This data describes a binding interaction between two proteins.

Sequence of chain B:
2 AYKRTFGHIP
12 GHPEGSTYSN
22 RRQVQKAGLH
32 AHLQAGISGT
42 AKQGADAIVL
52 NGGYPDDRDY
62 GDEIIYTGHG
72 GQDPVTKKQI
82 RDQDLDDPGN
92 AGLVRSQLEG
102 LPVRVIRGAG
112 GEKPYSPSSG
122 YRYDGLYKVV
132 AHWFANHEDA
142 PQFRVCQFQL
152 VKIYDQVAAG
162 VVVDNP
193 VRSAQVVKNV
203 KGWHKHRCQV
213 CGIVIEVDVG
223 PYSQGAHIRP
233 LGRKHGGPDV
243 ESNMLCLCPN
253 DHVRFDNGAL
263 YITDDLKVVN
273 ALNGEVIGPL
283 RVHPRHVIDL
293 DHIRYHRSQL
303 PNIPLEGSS

Contacts between the two chains:
Residue Q148 in chain A interacts with residue K236 in chain B (closest heavy-atom distance 3.1 Å).
Residue W134 in chain A contacts residue K236 in chain B (closest heavy-atom distance 3.8 Å).
Residue L274 in chain A is in contact with residue E218 in chain B (closest heavy-atom distance 3.8 Å).
Residue V219 in chain A is in contact with residue V255 in chain B (closest heavy-atom distance 3.9 Å).
Residue N252 in chain A interacts with residue I215 in chain B (closest heavy-atom distance 3.6 Å).
Residue N259 in chain A contacts residue V219 in chain B (closest heavy-atom distance 3.7 Å).
Residue V255 in chain A interacts with residue Y224 in chain B (closest heavy-atom distance 3.8 Å).
Residue C250 in chain A contacts residue N252 in chain B (closest heavy-atom distance 3.8 Å).
Residue Y61 in chain A contacts residue R235 in chain B (closest heavy-atom distance 3.5 Å).
Residue N252 in chain A is in contact with residue P251 in chain B (closest heavy-atom distance 3.2 Å).
Residue K236 in chain A is in contact with residue Q148 in chain B (closest heavy-atom distance 3.1 Å).
Residue Y224 in chain A contacts residue V255 in chain B (closest heavy-atom distance 3.8 Å).
Residue R145 in chain A interacts with residue P303 in chain B (closest heavy-atom distance 3.1 Å).
Residue A261 in chain A contacts residue E218 in chain B (closest heavy-atom distance 3.6 Å).
Residue R235 in chain A contacts residue E64 in chain B (closest heavy-atom distance 3.4 Å).
Residue E218 in chain A is in contact with residue A261 in chain B (closest heavy-atom distance 3.6 Å).
Residue N252 in chain A is in contact with residue N252 in chain B (closest heavy-atom distance 2.8 Å).
Residue Q301 in chain A contacts residue F135 in chain B (closest heavy-atom distance 3.0 Å).
Residue V255 in chain A interacts with residue V219 in chain B (closest heavy-atom distance 3.9 Å).
Residue Q301 in chain A is in contact with residue W134 in chain B (closest heavy-atom distance 3.9 Å).
Residue F135 in chain A contacts residue S300 in chain B (closest heavy-atom distance 3.7 Å).
Residue R235 in chain A is in contact with residue Y61 in chain B (closest heavy-atom distance 3.5 Å).
Residue K236 in chain A is in contact with residue W134 in chain B (closest heavy-atom distance 3.8 Å).
Residue D220 in chain A is in contact with residue L274 in chain B (closest heavy-atom distance 3.8 Å).
Residue S300 in chain A is in contact with residue R145 in chain B (closest heavy-atom distance 3.0 Å).
Residue N252 in chain A contacts residue I217 in chain B (closest heavy-atom distance 3.5 Å).
Residue F135 in chain A interacts with residue L302 in chain B (closest heavy-atom distance 3.7 Å).
Residue E64 in chain A interacts with residue R235 in chain B (closest heavy-atom distance 3.4 Å).
Residue E218 in chain A interacts with residue L274 in chain B (closest heavy-atom distance 3.8 Å).
Residue I215 in chain A is in contact with residue N252 in chain B (closest heavy-atom distance 3.6 Å).
Residue F135 in chain A is in contact with residue P303 in chain B (closest heavy-atom distance 3.7 Å).
Residue I305 in chain A is in contact with residue R145 in chain B (closest heavy-atom distance 3.9 Å).
Residue W134 in chain A contacts residue H237 in chain B (closest heavy-atom distance 3.5 Å).
Residue R256 in chain A contacts residue I217 in chain B (closest heavy-atom distance 3.6 Å).
Residue R145 in chain A interacts with residue S300 in chain B (closest heavy-atom distance 3.0 Å).
Residue R145 in chain A contacts residue I305 in chain B (closest heavy-atom distance 3.9 Å).
Residue F135 in chain A interacts with residue Q301 in chain B (closest heavy-atom distance 3.0 Å).
Residue V219 in chain A is in contact with residue N259 in chain B (closest heavy-atom distance 3.7 Å).
Residue H133 in chain A contacts residue N259 in chain B (closest heavy-atom distance 3.3 Å).
Residue N252 in chain A is in contact with residue C250 in chain B (closest heavy-atom distance 3.8 Å).
Residue Q98 in chain A contacts residue N259 in chain B (closest heavy-atom distance 3.1 Å).
Residue N259 in chain A contacts residue D220 in chain B (closest heavy-atom distance 3.1 Å).
Residue S300 in chain A contacts residue F135 in chain B (closest heavy-atom distance 3.7 Å).
Residue L274 in chain A interacts with residue D220 in chain B (closest heavy-atom distance 3.8 Å).
Residue P251 in chain A interacts with residue P251 in chain B (closest heavy-atom distance 3.7 Å).
Residue H237 in chain A contacts residue W134 in chain B (closest heavy-atom distance 3.5 Å).
Residue L302 in chain A interacts with residue R145 in chain B (closest heavy-atom distance 2.7 Å).
Residue L302 in chain A interacts with residue F135 in chain B (closest heavy-atom distance 3.7 Å).
Residue R145 in chain A interacts with residue L302 in chain B (closest heavy-atom distance 2.7 Å).
Residue N259 in chain A is in contact with residue Q98 in chain B (closest heavy-atom distance 3.1 Å).
Residue I217 in chain A is in contact with residue R256 in chain B (closest heavy-atom distance 3.6 Å).
Residue P303 in chain A contacts residue F135 in chain B (closest heavy-atom distance 3.7 Å).
Residue L274 in chain A is in contact with residue V219 in chain B (closest heavy-atom distance 3.9 Å).
Residue I217 in chain A contacts residue N252 in chain B (closest heavy-atom distance 3.5 Å).
Residue P251 in chain A contacts residue N252 in chain B (closest heavy-atom distance 3.2 Å).
Residue W134 in chain A contacts residue Q301 in chain B (closest heavy-atom distance 3.9 Å).
Residue N259 in chain A interacts with residue H133 in chain B (closest heavy-atom distance 3.3 Å).
Residue P303 in chain A contacts residue R145 in chain B (closest heavy-atom distance 3.1 Å).
Residue V219 in chain A contacts residue L274 in chain B (closest heavy-atom distance 3.9 Å).
Residue D220 in chain A is in contact with residue N259 in chain B (closest heavy-atom distance 3.1 Å).

Sequence of chain A:
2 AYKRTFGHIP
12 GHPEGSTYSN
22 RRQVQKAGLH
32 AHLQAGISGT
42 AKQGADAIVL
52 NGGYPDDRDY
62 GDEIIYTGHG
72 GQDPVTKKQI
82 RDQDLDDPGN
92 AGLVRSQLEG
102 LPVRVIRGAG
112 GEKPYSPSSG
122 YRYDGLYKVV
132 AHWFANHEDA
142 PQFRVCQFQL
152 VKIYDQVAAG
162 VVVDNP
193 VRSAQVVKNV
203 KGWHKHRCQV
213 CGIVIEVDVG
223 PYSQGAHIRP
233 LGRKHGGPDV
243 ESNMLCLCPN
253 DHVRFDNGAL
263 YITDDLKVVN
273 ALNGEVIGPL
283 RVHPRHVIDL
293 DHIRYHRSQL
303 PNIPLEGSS